Sequence of the first protein:
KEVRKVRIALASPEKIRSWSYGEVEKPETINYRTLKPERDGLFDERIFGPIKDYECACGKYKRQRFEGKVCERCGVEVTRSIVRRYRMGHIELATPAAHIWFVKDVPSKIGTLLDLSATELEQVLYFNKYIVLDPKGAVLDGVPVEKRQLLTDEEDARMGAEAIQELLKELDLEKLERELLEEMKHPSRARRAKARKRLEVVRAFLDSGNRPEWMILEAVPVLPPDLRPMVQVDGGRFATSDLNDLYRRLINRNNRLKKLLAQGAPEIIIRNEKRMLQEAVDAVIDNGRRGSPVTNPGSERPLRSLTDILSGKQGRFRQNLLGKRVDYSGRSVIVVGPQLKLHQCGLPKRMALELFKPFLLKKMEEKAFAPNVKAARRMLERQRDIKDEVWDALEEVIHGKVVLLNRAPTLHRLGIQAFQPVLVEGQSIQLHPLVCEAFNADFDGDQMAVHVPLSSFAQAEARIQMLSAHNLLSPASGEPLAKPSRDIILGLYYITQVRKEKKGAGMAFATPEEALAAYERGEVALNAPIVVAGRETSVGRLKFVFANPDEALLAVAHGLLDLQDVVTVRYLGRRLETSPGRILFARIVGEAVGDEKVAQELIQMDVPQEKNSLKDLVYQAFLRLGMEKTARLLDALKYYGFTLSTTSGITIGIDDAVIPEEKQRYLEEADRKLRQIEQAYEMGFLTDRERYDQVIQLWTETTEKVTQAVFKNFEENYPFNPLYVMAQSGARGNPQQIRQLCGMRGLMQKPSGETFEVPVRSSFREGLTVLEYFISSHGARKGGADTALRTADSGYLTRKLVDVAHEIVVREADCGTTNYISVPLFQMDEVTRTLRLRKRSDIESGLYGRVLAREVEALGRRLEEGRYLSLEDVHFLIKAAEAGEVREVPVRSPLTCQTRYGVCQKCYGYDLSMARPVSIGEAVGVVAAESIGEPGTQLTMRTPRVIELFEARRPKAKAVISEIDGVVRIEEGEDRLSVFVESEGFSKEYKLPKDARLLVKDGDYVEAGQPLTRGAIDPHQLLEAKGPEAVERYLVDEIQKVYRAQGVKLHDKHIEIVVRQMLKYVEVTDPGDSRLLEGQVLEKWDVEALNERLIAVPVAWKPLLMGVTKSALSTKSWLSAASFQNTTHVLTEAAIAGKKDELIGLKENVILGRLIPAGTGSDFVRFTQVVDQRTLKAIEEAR

Sequence of the second protein:
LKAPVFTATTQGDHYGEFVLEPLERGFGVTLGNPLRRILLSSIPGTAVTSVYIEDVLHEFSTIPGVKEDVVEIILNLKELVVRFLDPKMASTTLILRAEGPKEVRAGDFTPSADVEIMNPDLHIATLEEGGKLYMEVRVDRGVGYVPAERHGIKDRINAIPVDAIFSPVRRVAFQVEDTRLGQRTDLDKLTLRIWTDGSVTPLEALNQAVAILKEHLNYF

Contacts between the two chains:
Residue V721 in the first protein contacts residue T190 in the second protein (closest heavy-atom distance 4.8 Å).
Residue L839 in the first protein is in contact with residue L80 in the second protein (closest heavy-atom distance 4.9 Å).
Residue K840 in the first protein is in contact with residue L80 in the second protein (closest heavy-atom distance 4.5 Å).

The following describes two proteins that form a bound complex.